Sequence of protein 1:
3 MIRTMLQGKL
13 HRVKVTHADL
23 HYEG

Sequence of protein 2:
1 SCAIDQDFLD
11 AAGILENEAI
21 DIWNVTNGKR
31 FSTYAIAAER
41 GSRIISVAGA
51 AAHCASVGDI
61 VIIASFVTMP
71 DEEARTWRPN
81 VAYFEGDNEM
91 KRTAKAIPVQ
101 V

These two protein chains interact to form a complex.

Contacts between the two chains:
Residue I63 in protein 2 is in contact with residue K11 in protein 1 (closest heavy-atom distance 3.0 Å).
Residue I45 in protein 2 is in contact with residue H19 in protein 1 (closest heavy-atom distance 3.4 Å).
Residue I60 in protein 2 interacts with residue V15 in protein 1 (closest heavy-atom distance 3.4 Å).
Residue A64 in protein 2 interacts with residue G10 in protein 1 (closest heavy-atom distance 3.4 Å).
Residue S56 in protein 2 interacts with residue V17 in protein 1 (closest heavy-atom distance 3.5 Å).
Residue G58 in protein 2 contacts residue V17 in protein 1 (closest heavy-atom distance 2.9 Å).
Residue A12 in protein 2 is in contact with residue G10 in protein 1 (closest heavy-atom distance 3.5 Å).
Residue S65 in protein 2 contacts residue G10 in protein 1 (closest heavy-atom distance 3.0 Å).
Residue T68 in protein 2 is in contact with residue R5 in protein 1 (closest heavy-atom distance 3.1 Å).
Residue S46 in protein 2 interacts with residue H19 in protein 1 (closest heavy-atom distance 3.2 Å).
Residue A48 in protein 2 is in contact with residue E25 in protein 1 (closest heavy-atom distance 3.4 Å).
Residue V67 in protein 2 is in contact with residue T6 in protein 1 (closest heavy-atom distance 3.5 Å).
Residue A48 in protein 2 interacts with residue Y24 in protein 1 (closest heavy-atom distance 3.4 Å).
Residue A74 in protein 2 interacts with residue M7 in protein 1 (closest heavy-atom distance 3.5 Å).
Residue V47 in protein 2 contacts residue A20 in protein 1 (closest heavy-atom distance 3.3 Å).
Residue S1 in protein 2 is in contact with residue E25 in protein 1 (closest heavy-atom distance 3.5 Å).
Residue N80 in protein 2 contacts residue K11 in protein 1 (closest heavy-atom distance 2.9 Å).
Residue V47 in protein 2 interacts with residue H19 in protein 1 (closest heavy-atom distance 2.9 Å).
Residue A48 in protein 2 contacts residue D21 in protein 1 (closest heavy-atom distance 3.5 Å).
Residue M69 in protein 2 is in contact with residue R5 in protein 1 (closest heavy-atom distance 2.9 Å).
Residue V47 in protein 2 contacts residue D21 in protein 1 (closest heavy-atom distance 3.2 Å).
Residue I62 in protein 2 is in contact with residue H13 in protein 1 (closest heavy-atom distance 3.6 Å).
Residue A82 in protein 2 is in contact with residue H13 in protein 1 (closest heavy-atom distance 2.9 Å).
Residue N88 in protein 2 is in contact with residue T18 in protein 1 (closest heavy-atom distance 3.5 Å).
Residue P79 in protein 2 interacts with residue Q9 in protein 1 (closest heavy-atom distance 3.3 Å).
Residue V61 in protein 2 contacts residue V15 in protein 1 (closest heavy-atom distance 2.8 Å).
Residue G13 in protein 2 interacts with residue Q9 in protein 1 (closest heavy-atom distance 3.4 Å).
Residue Y83 in protein 2 is in contact with residue H13 in protein 1 (closest heavy-atom distance 3.5 Å).
Residue F84 in protein 2 is in contact with residue H13 in protein 1 (closest heavy-atom distance 3.4 Å).
Residue I62 in protein 2 contacts residue L12 in protein 1 (closest heavy-atom distance 3.3 Å).
Residue G49 in protein 2 interacts with residue D21 in protein 1 (closest heavy-atom distance 3.1 Å).
Residue S1 in protein 2 contacts residue G26 in protein 1 (closest heavy-atom distance 2.7 Å).
Residue T68 in protein 2 contacts residue T6 in protein 1 (closest heavy-atom distance 3.5 Å).
Residue F66 in protein 2 interacts with residue M7 in protein 1 (closest heavy-atom distance 3.2 Å).
Residue N88 in protein 2 contacts residue V15 in protein 1 (closest heavy-atom distance 3.6 Å).
Residue I45 in protein 2 contacts residue K16 in protein 1 (closest heavy-atom distance 3.4 Å).
Residue I63 in protein 2 is in contact with residue L12 in protein 1 (closest heavy-atom distance 2.8 Å).
Residue D71 in protein 2 interacts with residue R5 in protein 1 (closest heavy-atom distance 2.8 Å).
Residue F66 in protein 2 contacts residue L8 in protein 1 (closest heavy-atom distance 3.5 Å).
Residue S65 in protein 2 contacts residue Q9 in protein 1 (closest heavy-atom distance 2.9 Å).
Residue P70 in protein 2 contacts residue M3 in protein 1 (closest heavy-atom distance 3.6 Å).
Residue F84 in protein 2 is in contact with residue V15 in protein 1 (closest heavy-atom distance 3.4 Å).
Residue H53 in protein 2 interacts with residue L22 in protein 1 (closest heavy-atom distance 3.2 Å).
Residue V67 in protein 2 is in contact with residue M7 in protein 1 (closest heavy-atom distance 2.8 Å).
Residue D59 in protein 2 interacts with residue V17 in protein 1 (closest heavy-atom distance 2.9 Å).
Residue T68 in protein 2 interacts with residue I4 in protein 1 (closest heavy-atom distance 3.5 Å).
Residue N80 in protein 2 interacts with residue G10 in protein 1 (closest heavy-atom distance 2.9 Å).
Residue P79 in protein 2 contacts residue L8 in protein 1 (closest heavy-atom distance 3.5 Å).
Residue F8 in protein 2 contacts residue L12 in protein 1 (closest heavy-atom distance 3.4 Å).
Residue N80 in protein 2 is in contact with residue Q9 in protein 1 (closest heavy-atom distance 2.9 Å).
Residue W77 in protein 2 is in contact with residue L8 in protein 1 (closest heavy-atom distance 2.7 Å).
Residue A82 in protein 2 is in contact with residue K11 in protein 1 (closest heavy-atom distance 3.0 Å).
Residue D71 in protein 2 is in contact with residue M3 in protein 1 (closest heavy-atom distance 3.0 Å).
Residue A12 in protein 2 interacts with residue Q9 in protein 1 (closest heavy-atom distance 2.9 Å).
Residue N88 in protein 2 is in contact with residue K16 in protein 1 (closest heavy-atom distance 2.8 Å).
Residue G49 in protein 2 contacts residue L22 in protein 1 (closest heavy-atom distance 3.3 Å).
Residue V81 in protein 2 contacts residue K11 in protein 1 (closest heavy-atom distance 3.5 Å).
Residue V61 in protein 2 is in contact with residue R14 in protein 1 (closest heavy-atom distance 3.2 Å).
Residue D59 in protein 2 interacts with residue K16 in protein 1 (closest heavy-atom distance 3.3 Å).
Residue I45 in protein 2 interacts with residue T18 in protein 1 (closest heavy-atom distance 2.8 Å).